Interface contacts:
Residue D1124 in protein 1 contacts residue S403 in protein 2 (closest heavy-atom distance 2.9 Å).
Residue A1121 in protein 1 is in contact with residue F410 in protein 2 (closest heavy-atom distance 3.4 Å).
Residue V477 in protein 1 contacts residue V477 in protein 2 (closest heavy-atom distance 3.1 Å).
Residue E232 in protein 1 is in contact with residue R227 in protein 2 (closest heavy-atom distance 3.3 Å).
Residue I388 in protein 1 contacts residue N483 in protein 2 (closest heavy-atom distance 3.4 Å).
Residue E232 in protein 1 interacts with residue V231 in protein 2 (closest heavy-atom distance 3.3 Å).
Residue P476 in protein 1 interacts with residue Y456 in protein 2 (closest heavy-atom distance 3.3 Å).
Residue E250 in protein 1 is in contact with residue R245 in protein 2 (closest heavy-atom distance 3.4 Å).
Residue Y264 in protein 1 contacts residue Y546 in protein 2 (closest heavy-atom distance 2.4 Å).
Residue I465 in protein 1 contacts residue D438 in protein 2 (closest heavy-atom distance 3.0 Å).
Residue D1124 in protein 1 contacts residue T412 in protein 2 (closest heavy-atom distance 3.0 Å).
Residue T384 in protein 1 is in contact with residue Q501 in protein 2 (closest heavy-atom distance 3.1 Å).
Residue V473 in protein 1 is in contact with residue R480 in protein 2 (closest heavy-atom distance 3.3 Å).
Residue R475 in protein 1 contacts residue F478 in protein 2 (closest heavy-atom distance 3.3 Å).
Residue E1119 in protein 1 is in contact with residue F410 in protein 2 (closest heavy-atom distance 3.4 Å).
Residue Y1122 in protein 1 is in contact with residue V495 in protein 2 (closest heavy-atom distance 2.7 Å).
Residue F221 in protein 1 is in contact with residue F221 in protein 2 (closest heavy-atom distance 3.4 Å).
Residue Y1163 in protein 1 is in contact with residue N419 in protein 2 (closest heavy-atom distance 2.9 Å).
Residue K1164 in protein 1 is in contact with residue G404 in protein 2 (closest heavy-atom distance 2.5 Å).
Residue Y379 in protein 1 interacts with residue Y563 in protein 2 (closest heavy-atom distance 2.3 Å).
Residue E381 in protein 1 contacts residue G559 in protein 2 (closest heavy-atom distance 2.7 Å).
Residue Y456 in protein 1 interacts with residue Y456 in protein 2 (closest heavy-atom distance 3.3 Å).
Residue D468 in protein 1 interacts with residue D434 in protein 2 (closest heavy-atom distance 2.9 Å).
Residue L457 in protein 1 is in contact with residue Y456 in protein 2 (closest heavy-atom distance 2.3 Å).
Residue D1124 in protein 1 contacts residue L416 in protein 2 (closest heavy-atom distance 3.2 Å).
Residue A463 in protein 1 is in contact with residue T439 in protein 2 (closest heavy-atom distance 3.2 Å).
Residue I1126 in protein 1 is in contact with residue G406 in protein 2 (closest heavy-atom distance 3.3 Å).
Residue E381 in protein 1 contacts residue L552 in protein 2 (closest heavy-atom distance 3.2 Å).
Residue S383 in protein 1 contacts residue L552 in protein 2 (closest heavy-atom distance 3.1 Å).
Residue I1126 in protein 1 contacts residue G407 in protein 2 (closest heavy-atom distance 3.2 Å).
Residue N1166 in protein 1 contacts residue T402 in protein 2 (closest heavy-atom distance 2.7 Å).
Residue N290 in protein 1 is in contact with residue S408 in protein 2 (closest heavy-atom distance 3.2 Å).
Residue E381 in protein 1 is in contact with residue D553 in protein 2 (closest heavy-atom distance 2.8 Å).
Residue R268 in protein 1 is in contact with residue D589 in protein 2 (closest heavy-atom distance 2.9 Å).
Residue V473 in protein 1 interacts with residue F479 in protein 2 (closest heavy-atom distance 3.3 Å).
Residue D1124 in protein 1 is in contact with residue G414 in protein 2 (closest heavy-atom distance 3.4 Å).
Residue K1164 in protein 1 is in contact with residue S403 in protein 2 (closest heavy-atom distance 3.1 Å).
Residue F392 in protein 1 interacts with residue F254 in protein 2 (closest heavy-atom distance 3.3 Å).
Residue V266 in protein 1 is in contact with residue Y563 in protein 2 (closest heavy-atom distance 3.3 Å).
Residue R475 in protein 1 is in contact with residue F479 in protein 2 (closest heavy-atom distance 2.6 Å).
Residue T384 in protein 1 interacts with residue G500 in protein 2 (closest heavy-atom distance 3.3 Å).
Residue Q1073 in protein 1 is in contact with residue A413 in protein 2 (closest heavy-atom distance 3.3 Å).
Residue Y1122 in protein 1 contacts residue G491 in protein 2 (closest heavy-atom distance 3.4 Å).
Residue G382 in protein 1 contacts residue S548 in protein 2 (closest heavy-atom distance 3.1 Å).
Residue E1119 in protein 1 interacts with residue G407 in protein 2 (closest heavy-atom distance 3.4 Å).
Residue Y474 in protein 1 interacts with residue P432 in protein 2 (closest heavy-atom distance 3.1 Å).
Residue T243 in protein 1 interacts with residue R245 in protein 2 (closest heavy-atom distance 3.0 Å).
Residue R467 in protein 1 interacts with residue Y436 in protein 2 (closest heavy-atom distance 2.9 Å).
Residue E1119 in protein 1 is in contact with residue L409 in protein 2 (closest heavy-atom distance 3.2 Å).
Residue P469 in protein 1 contacts residue D434 in protein 2 (closest heavy-atom distance 3.3 Å).
Residue D1124 in protein 1 interacts with residue G404 in protein 2 (closest heavy-atom distance 2.9 Å).
Residue V473 in protein 1 is in contact with residue F481 in protein 2 (closest heavy-atom distance 3.2 Å).
Residue I386 in protein 1 is in contact with residue Q501 in protein 2 (closest heavy-atom distance 3.3 Å).
Residue E381 in protein 1 contacts residue G551 in protein 2 (closest heavy-atom distance 2.8 Å).
Residue Y379 in protein 1 interacts with residue D589 in protein 2 (closest heavy-atom distance 3.0 Å).
Residue G382 in protein 1 contacts residue G551 in protein 2 (closest heavy-atom distance 3.4 Å).
Residue T269 in protein 1 is in contact with residue F591 in protein 2 (closest heavy-atom distance 3.2 Å).
Residue E1119 in protein 1 contacts residue S408 in protein 2 (closest heavy-atom distance 3.0 Å).
Residue G382 in protein 1 contacts residue Y563 in protein 2 (closest heavy-atom distance 3.1 Å).
Residue E236 in protein 1 interacts with residue R234 in protein 2 (closest heavy-atom distance 3.3 Å).

Sequence of protein 2:
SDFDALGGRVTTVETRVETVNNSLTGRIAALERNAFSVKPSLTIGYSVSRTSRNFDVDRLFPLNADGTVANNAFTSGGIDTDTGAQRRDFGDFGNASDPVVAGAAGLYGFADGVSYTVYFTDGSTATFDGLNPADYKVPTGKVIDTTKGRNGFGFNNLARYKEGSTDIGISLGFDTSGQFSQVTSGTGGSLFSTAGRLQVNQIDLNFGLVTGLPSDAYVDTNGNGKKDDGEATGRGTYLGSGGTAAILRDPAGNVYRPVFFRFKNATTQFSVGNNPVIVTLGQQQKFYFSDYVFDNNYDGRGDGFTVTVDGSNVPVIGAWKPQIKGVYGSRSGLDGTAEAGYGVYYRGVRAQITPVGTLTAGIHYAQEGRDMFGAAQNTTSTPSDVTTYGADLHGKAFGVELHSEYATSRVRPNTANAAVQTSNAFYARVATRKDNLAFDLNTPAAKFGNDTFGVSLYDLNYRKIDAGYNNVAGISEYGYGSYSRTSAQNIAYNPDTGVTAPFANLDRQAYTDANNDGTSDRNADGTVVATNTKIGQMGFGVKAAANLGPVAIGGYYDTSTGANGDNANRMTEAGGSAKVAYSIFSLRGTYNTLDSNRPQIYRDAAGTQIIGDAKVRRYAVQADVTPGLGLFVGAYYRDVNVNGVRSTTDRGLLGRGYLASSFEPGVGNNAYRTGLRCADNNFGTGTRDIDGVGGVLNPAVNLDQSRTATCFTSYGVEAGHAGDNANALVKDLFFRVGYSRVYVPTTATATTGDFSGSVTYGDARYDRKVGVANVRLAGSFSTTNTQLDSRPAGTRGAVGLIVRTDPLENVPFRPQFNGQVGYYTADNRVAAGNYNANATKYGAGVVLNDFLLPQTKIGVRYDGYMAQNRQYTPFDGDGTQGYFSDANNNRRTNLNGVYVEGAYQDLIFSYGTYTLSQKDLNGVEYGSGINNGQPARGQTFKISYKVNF

Sequence of protein 1:
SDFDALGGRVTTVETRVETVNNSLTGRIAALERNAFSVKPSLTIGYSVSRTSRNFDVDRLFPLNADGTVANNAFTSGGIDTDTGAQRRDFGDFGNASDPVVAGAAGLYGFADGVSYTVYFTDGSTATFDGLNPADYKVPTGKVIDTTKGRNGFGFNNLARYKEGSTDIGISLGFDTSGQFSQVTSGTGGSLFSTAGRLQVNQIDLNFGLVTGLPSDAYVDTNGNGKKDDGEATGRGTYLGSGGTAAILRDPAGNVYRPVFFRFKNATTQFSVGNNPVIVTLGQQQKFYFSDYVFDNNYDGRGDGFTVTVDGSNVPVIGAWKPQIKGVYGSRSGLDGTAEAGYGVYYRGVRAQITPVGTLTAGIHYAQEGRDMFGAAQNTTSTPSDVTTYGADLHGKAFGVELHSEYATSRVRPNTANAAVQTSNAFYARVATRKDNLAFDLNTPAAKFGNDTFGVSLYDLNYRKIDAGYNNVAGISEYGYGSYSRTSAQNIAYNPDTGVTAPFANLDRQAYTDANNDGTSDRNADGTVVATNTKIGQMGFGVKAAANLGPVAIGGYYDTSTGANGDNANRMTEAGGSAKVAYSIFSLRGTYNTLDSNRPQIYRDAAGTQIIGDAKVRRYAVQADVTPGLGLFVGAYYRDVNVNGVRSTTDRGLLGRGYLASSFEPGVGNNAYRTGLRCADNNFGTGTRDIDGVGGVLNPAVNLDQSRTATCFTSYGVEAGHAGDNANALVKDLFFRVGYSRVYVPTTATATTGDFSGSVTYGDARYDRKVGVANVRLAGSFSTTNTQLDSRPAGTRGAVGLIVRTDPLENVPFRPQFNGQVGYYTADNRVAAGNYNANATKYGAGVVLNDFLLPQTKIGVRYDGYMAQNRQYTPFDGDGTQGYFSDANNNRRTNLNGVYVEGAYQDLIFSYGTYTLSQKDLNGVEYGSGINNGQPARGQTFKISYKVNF

The following describes two proteins that form a bound complex.